Sequence of the first protein:
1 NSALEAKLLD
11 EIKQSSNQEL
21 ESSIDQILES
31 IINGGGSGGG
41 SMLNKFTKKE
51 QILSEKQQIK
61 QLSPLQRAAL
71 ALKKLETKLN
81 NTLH

Sequence of the second protein:
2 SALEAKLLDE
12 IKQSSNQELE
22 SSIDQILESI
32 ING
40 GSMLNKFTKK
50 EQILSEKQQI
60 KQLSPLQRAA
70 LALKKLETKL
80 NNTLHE

This data describes a binding interaction between two proteins.

Interface contacts:
Residue E5 in the first protein is in contact with residue E55 in the second protein (closest heavy-atom distance 2.5 Å).
Residue I12 in the first protein contacts residue Q66 in the second protein (closest heavy-atom distance 3.5 Å).
Residue L83 in the first protein is in contact with residue K78 in the second protein (closest heavy-atom distance 3.9 Å).
Residue K13 in the first protein contacts residue Q66 in the second protein (closest heavy-atom distance 3.4 Å).
Residue I27 in the first protein is in contact with residue E76 in the second protein (closest heavy-atom distance 3.5 Å).
Residue Q58 in the first protein contacts residue K13 in the second protein (closest heavy-atom distance 2.6 Å).
Residue A69 in the first protein is in contact with residue I12 in the second protein (closest heavy-atom distance 3.9 Å).
Residue K13 in the first protein interacts with residue L62 in the second protein (closest heavy-atom distance 3.8 Å).
Residue L8 in the first protein is in contact with residue K73 in the second protein (closest heavy-atom distance 3.7 Å).
Residue E55 in the first protein interacts with residue S2 in the second protein (closest heavy-atom distance 3.1 Å).
Residue L79 in the first protein is in contact with residue L79 in the second protein (closest heavy-atom distance 3.8 Å).
Residue L9 in the first protein is in contact with residue Q58 in the second protein (closest heavy-atom distance 3.9 Å).
Residue L20 in the first protein is in contact with residue Q66 in the second protein (closest heavy-atom distance 3.6 Å).
Residue E55 in the first protein is in contact with residue L4 in the second protein (closest heavy-atom distance 3.2 Å).
Residue K13 in the first protein interacts with residue Q61 in the second protein (closest heavy-atom distance 3.9 Å).
Residue L83 in the first protein interacts with residue T82 in the second protein (closest heavy-atom distance 3.8 Å).
Residue K78 in the first protein contacts residue L79 in the second protein (closest heavy-atom distance 3.8 Å).
Residue L79 in the first protein interacts with residue L75 in the second protein (closest heavy-atom distance 3.5 Å).
Residue L70 in the first protein contacts residue L4 in the second protein (closest heavy-atom distance 3.8 Å).
Residue K73 in the first protein contacts residue E11 in the second protein (closest heavy-atom distance 3.4 Å).
Residue Q66 in the first protein contacts residue L20 in the second protein (closest heavy-atom distance 3.6 Å).
Residue K74 in the first protein is in contact with residue L4 in the second protein (closest heavy-atom distance 3.8 Å).
Residue I24 in the first protein interacts with residue L65 in the second protein (closest heavy-atom distance 3.8 Å).
Residue L75 in the first protein interacts with residue E76 in the second protein (closest heavy-atom distance 3.5 Å).
Residue L72 in the first protein interacts with residue L75 in the second protein (closest heavy-atom distance 3.7 Å).
Residue Q66 in the first protein interacts with residue K13 in the second protein (closest heavy-atom distance 3.6 Å).
Residue L9 in the first protein contacts residue L62 in the second protein (closest heavy-atom distance 3.9 Å).
Residue L79 in the first protein interacts with residue K78 in the second protein (closest heavy-atom distance 3.7 Å).
Residue L65 in the first protein is in contact with residue N17 in the second protein (closest heavy-atom distance 3.8 Å).
Residue L72 in the first protein interacts with residue A68 in the second protein (closest heavy-atom distance 3.7 Å).
Residue T82 in the first protein contacts residue L83 in the second protein (closest heavy-atom distance 3.8 Å).
Residue I31 in the first protein interacts with residue A3 in the second protein (closest heavy-atom distance 3.7 Å).
Residue E5 in the first protein contacts residue K74 in the second protein (closest heavy-atom distance 2.9 Å).
Residue L72 in the first protein contacts residue A71 in the second protein (closest heavy-atom distance 3.6 Å).
Residue K74 in the first protein is in contact with residue A3 in the second protein (closest heavy-atom distance 2.7 Å).
Residue A69 in the first protein is in contact with residue L20 in the second protein (closest heavy-atom distance 3.7 Å).
Residue L72 in the first protein contacts residue I24 in the second protein (closest heavy-atom distance 3.9 Å).
Residue A71 in the first protein is in contact with residue L72 in the second protein (closest heavy-atom distance 3.9 Å).
Residue L70 in the first protein interacts with residue L9 in the second protein (closest heavy-atom distance 3.8 Å).
Residue L8 in the first protein contacts residue L70 in the second protein (closest heavy-atom distance 3.9 Å).
Residue T82 in the first protein interacts with residue T82 in the second protein (closest heavy-atom distance 3.6 Å).
Residue K73 in the first protein is in contact with residue L8 in the second protein (closest heavy-atom distance 3.5 Å).
Residue E21 in the first protein interacts with residue L65 in the second protein (closest heavy-atom distance 3.9 Å).
Residue Q66 in the first protein interacts with residue I12 in the second protein (closest heavy-atom distance 3.0 Å).
Residue L20 in the first protein interacts with residue A69 in the second protein (closest heavy-atom distance 3.9 Å).
Residue L70 in the first protein contacts residue I12 in the second protein (closest heavy-atom distance 3.9 Å).
Residue S2 in the first protein interacts with residue Q51 in the second protein (closest heavy-atom distance 3.2 Å).
Residue I59 in the first protein is in contact with residue L4 in the second protein (closest heavy-atom distance 3.7 Å).
Residue I12 in the first protein interacts with residue L70 in the second protein (closest heavy-atom distance 3.6 Å).
Residue I32 in the first protein interacts with residue L4 in the second protein (closest heavy-atom distance 3.8 Å).
Residue E76 in the first protein contacts residue I27 in the second protein (closest heavy-atom distance 3.8 Å).
Residue N17 in the first protein contacts residue L65 in the second protein (closest heavy-atom distance 3.7 Å).
Residue A68 in the first protein contacts residue A68 in the second protein (closest heavy-atom distance 3.6 Å).
Residue I32 in the first protein is in contact with residue A3 in the second protein (closest heavy-atom distance 3.8 Å).
Residue L72 in the first protein contacts residue L72 in the second protein (closest heavy-atom distance 3.4 Å).
Residue L9 in the first protein contacts residue L70 in the second protein (closest heavy-atom distance 3.8 Å).
Residue L65 in the first protein interacts with residue I24 in the second protein (closest heavy-atom distance 3.4 Å).
Residue L70 in the first protein is in contact with residue L8 in the second protein (closest heavy-atom distance 3.7 Å).
Residue L75 in the first protein contacts residue L72 in the second protein (closest heavy-atom distance 3.1 Å).
Residue L62 in the first protein interacts with residue K13 in the second protein (closest heavy-atom distance 3.9 Å).